This data describes a binding interaction between two proteins.

Sequence of chain B:
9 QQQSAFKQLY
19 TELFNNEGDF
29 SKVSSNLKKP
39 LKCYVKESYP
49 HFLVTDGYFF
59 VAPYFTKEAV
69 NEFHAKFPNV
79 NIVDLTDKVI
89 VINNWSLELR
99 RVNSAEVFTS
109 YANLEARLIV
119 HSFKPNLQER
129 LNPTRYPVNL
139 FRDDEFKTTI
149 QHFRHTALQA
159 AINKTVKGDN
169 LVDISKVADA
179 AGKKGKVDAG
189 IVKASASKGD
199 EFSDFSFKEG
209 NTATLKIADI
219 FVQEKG

Residue-level contacts at the interface:
Residue Q414 in chain A interacts with residue V170 in chain B (closest heavy-atom distance 3.1 Å).
Residue N426 in chain A is in contact with residue D198 in chain B (closest heavy-atom distance 2.9 Å).
Residue S282 in chain A contacts residue E143 in chain B (closest heavy-atom distance 3.4 Å).
Residue Y434 in chain A interacts with residue V170 in chain B (closest heavy-atom distance 2.7 Å).
Residue E280 in chain A interacts with residue Q11 in chain B (closest heavy-atom distance 2.8 Å).
Residue N483 in chain A interacts with residue G183 in chain B (closest heavy-atom distance 3.3 Å).
Residue L236 in chain A interacts with residue Q149 in chain B (closest heavy-atom distance 2.8 Å).
Residue R482 in chain A is in contact with residue V175 in chain B (closest heavy-atom distance 3.2 Å).
Residue Q284 in chain A contacts residue E143 in chain B (closest heavy-atom distance 2.8 Å).
Residue I410 in chain A interacts with residue I172 in chain B (closest heavy-atom distance 3.2 Å).
Residue P380 in chain A contacts residue D167 in chain B (closest heavy-atom distance 3.3 Å).
Residue L330 in chain A contacts residue T146 in chain B (closest heavy-atom distance 3.4 Å).
Residue R430 in chain A interacts with residue V190 in chain B (closest heavy-atom distance 3.4 Å).
Residue T428 in chain A interacts with residue V190 in chain B (closest heavy-atom distance 2.7 Å).
Residue L353 in chain A contacts residue V185 in chain B (closest heavy-atom distance 3.3 Å).
Residue R430 in chain A contacts residue G188 in chain B (closest heavy-atom distance 2.9 Å).
Residue N426 in chain A contacts residue S193 in chain B (closest heavy-atom distance 2.7 Å).
Residue Y390 in chain A is in contact with residue A176 in chain B (closest heavy-atom distance 3.3 Å).
Residue R430 in chain A is in contact with residue A187 in chain B (closest heavy-atom distance 2.8 Å).
Residue E242 in chain A is in contact with residue D142 in chain B (closest heavy-atom distance 2.6 Å).
Residue Q423 in chain A contacts residue R152 in chain B (closest heavy-atom distance 3.1 Å).
Residue T469 in chain A is in contact with residue H153 in chain B (closest heavy-atom distance 3.4 Å).
Residue T281 in chain A interacts with residue F57 in chain B (closest heavy-atom distance 3.3 Å).
Residue L424 in chain A contacts residue F200 in chain B (closest heavy-atom distance 3.0 Å).
Residue D358 in chain A is in contact with residue V185 in chain B (closest heavy-atom distance 2.9 Å).
Residue T281 in chain A interacts with residue Q10 in chain B (closest heavy-atom distance 2.9 Å).
Residue N425 in chain A interacts with residue D198 in chain B (closest heavy-atom distance 3.1 Å).
Residue N483 in chain A is in contact with residue K182 in chain B (closest heavy-atom distance 3.1 Å).
Residue N483 in chain A interacts with residue K174 in chain B (closest heavy-atom distance 2.9 Å).
Residue L256 in chain A interacts with residue R140 in chain B (closest heavy-atom distance 3.3 Å).
Residue T281 in chain A contacts residue K15 in chain B (closest heavy-atom distance 2.9 Å).
Residue K377 in chain A interacts with residue N161 in chain B (closest heavy-atom distance 2.9 Å).
Residue G484 in chain A contacts residue V185 in chain B (closest heavy-atom distance 3.4 Å).
Residue D237 in chain A interacts with residue K145 in chain B (closest heavy-atom distance 2.8 Å).
Residue F471 in chain A contacts residue T146 in chain B (closest heavy-atom distance 3.4 Å).
Residue T469 in chain A interacts with residue Q157 in chain B (closest heavy-atom distance 3.0 Å).
Residue Q414 in chain A is in contact with residue N168 in chain B (closest heavy-atom distance 3.4 Å).
Residue Y434 in chain A interacts with residue V175 in chain B (closest heavy-atom distance 3.4 Å).
Residue N425 in chain A is in contact with residue F200 in chain B (closest heavy-atom distance 3.4 Å).
Residue T283 in chain A interacts with residue E143 in chain B (closest heavy-atom distance 3.1 Å).
Residue E379 in chain A is in contact with residue V164 in chain B (closest heavy-atom distance 3.2 Å).
Residue S381 in chain A is in contact with residue D167 in chain B (closest heavy-atom distance 3.2 Å).
Residue Y486 in chain A contacts residue V185 in chain B (closest heavy-atom distance 3.4 Å).
Residue R481 in chain A is in contact with residue G183 in chain B (closest heavy-atom distance 2.8 Å).
Residue N426 in chain A interacts with residue F200 in chain B (closest heavy-atom distance 3.4 Å).
Residue N427 in chain A is in contact with residue V190 in chain B (closest heavy-atom distance 3.4 Å).
Residue D237 in chain A interacts with residue Y109 in chain B (closest heavy-atom distance 2.7 Å).
Residue L424 in chain A is in contact with residue E199 in chain B (closest heavy-atom distance 3.4 Å).
Residue T376 in chain A interacts with residue I160 in chain B (closest heavy-atom distance 3.5 Å).
Residue K285 in chain A interacts with residue E143 in chain B (closest heavy-atom distance 3.2 Å).
Residue R482 in chain A interacts with residue A178 in chain B (closest heavy-atom distance 3.3 Å).
Residue D279 in chain A interacts with residue R133 in chain B (closest heavy-atom distance 2.9 Å).
Residue N426 in chain A interacts with residue A192 in chain B (closest heavy-atom distance 2.8 Å).
Residue Q412 in chain A is in contact with residue V170 in chain B (closest heavy-atom distance 3.4 Å).
Residue F354 in chain A interacts with residue V185 in chain B (closest heavy-atom distance 3.5 Å).
Residue D358 in chain A is in contact with residue K184 in chain B (closest heavy-atom distance 3.3 Å).
Residue T376 in chain A contacts residue Q157 in chain B (closest heavy-atom distance 3.0 Å).
Residue K418 in chain A contacts residue L156 in chain B (closest heavy-atom distance 3.4 Å).
Residue K285 in chain A is in contact with residue D142 in chain B (closest heavy-atom distance 3.1 Å).
Residue T240 in chain A interacts with residue K145 in chain B (closest heavy-atom distance 3.1 Å).

Sequence of chain A:
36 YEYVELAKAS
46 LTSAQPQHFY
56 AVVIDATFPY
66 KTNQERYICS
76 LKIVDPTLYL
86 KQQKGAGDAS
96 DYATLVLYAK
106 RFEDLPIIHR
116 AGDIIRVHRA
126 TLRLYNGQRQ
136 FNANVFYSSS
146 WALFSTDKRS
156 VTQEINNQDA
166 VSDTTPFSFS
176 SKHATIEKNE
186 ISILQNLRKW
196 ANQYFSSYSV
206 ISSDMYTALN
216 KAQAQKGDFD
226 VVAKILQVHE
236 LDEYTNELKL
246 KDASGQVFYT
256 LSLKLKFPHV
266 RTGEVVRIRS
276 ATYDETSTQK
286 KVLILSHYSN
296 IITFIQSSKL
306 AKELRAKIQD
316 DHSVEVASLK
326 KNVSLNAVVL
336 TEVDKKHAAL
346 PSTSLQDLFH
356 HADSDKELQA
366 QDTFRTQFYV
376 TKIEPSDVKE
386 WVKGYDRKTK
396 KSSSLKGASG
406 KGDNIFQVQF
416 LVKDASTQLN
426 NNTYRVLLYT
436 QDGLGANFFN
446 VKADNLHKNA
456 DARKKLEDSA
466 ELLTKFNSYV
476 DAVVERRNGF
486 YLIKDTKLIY